These two protein chains interact to form a complex.

Contacts between the two chains:
Residue C27 in chain A interacts with residue P20 in chain B (closest heavy-atom distance 4.0 Å).
Residue R41 in chain A contacts residue S35 in chain B (closest heavy-atom distance 3.1 Å).
Residue R41 in chain A is in contact with residue V36 in chain B (closest heavy-atom distance 3.6 Å).
Residue I40 in chain A is in contact with residue V36 in chain B (closest heavy-atom distance 4.0 Å).
Residue G26 in chain A contacts residue I25 in chain B (closest heavy-atom distance 3.6 Å).
Residue Q36 in chain A interacts with residue Y32 in chain B (closest heavy-atom distance 4.0 Å).
Residue G26 in chain A contacts residue C19 in chain B (closest heavy-atom distance 4.0 Å).
Residue I44 in chain A interacts with residue D39 in chain B (closest heavy-atom distance 4.0 Å).
Residue E37 in chain A contacts residue F28 in chain B (closest heavy-atom distance 3.7 Å).
Residue R41 in chain A contacts residue Y32 in chain B (closest heavy-atom distance 3.9 Å).
Residue L29 in chain A is in contact with residue I25 in chain B (closest heavy-atom distance 3.7 Å).
Residue C27 in chain A is in contact with residue C19 in chain B (closest heavy-atom distance 2.0 Å).
Residue L33 in chain A interacts with residue Y32 in chain B (closest heavy-atom distance 4.6 Å).
Residue Q30 in chain A contacts residue I25 in chain B (closest heavy-atom distance 3.6 Å).
Residue V51 in chain A interacts with residue L43 in chain B (closest heavy-atom distance 3.9 Å).
Residue G26 in chain A contacts residue P20 in chain B (closest heavy-atom distance 3.3 Å).
Residue L33 in chain A contacts residue F28 in chain B (closest heavy-atom distance 3.8 Å).
Residue T25 in chain A is in contact with residue C19 in chain B (closest heavy-atom distance 4.3 Å).
Residue R41 in chain A contacts residue D39 in chain B (closest heavy-atom distance 4.4 Å).
Residue L33 in chain A is in contact with residue I25 in chain B (closest heavy-atom distance 3.8 Å).
Residue I44 in chain A is in contact with residue L40 in chain B (closest heavy-atom distance 4.1 Å).
Residue E37 in chain A contacts residue Y32 in chain B (closest heavy-atom distance 3.6 Å).
Residue V51 in chain A contacts residue L47 in chain B (closest heavy-atom distance 3.5 Å).
Residue Q30 in chain A interacts with residue P20 in chain B (closest heavy-atom distance 3.4 Å).
Residue I44 in chain A interacts with residue L43 in chain B (closest heavy-atom distance 4.3 Å).
Residue L47 in chain A interacts with residue L43 in chain B (closest heavy-atom distance 3.9 Å).
Residue I40 in chain A is in contact with residue Y32 in chain B (closest heavy-atom distance 3.5 Å).
Residue V51 in chain A is in contact with residue I46 in chain B (closest heavy-atom distance 3.8 Å).
Residue L33 in chain A is in contact with residue L29 in chain B (closest heavy-atom distance 4.1 Å).
Residue L29 in chain A is in contact with residue T22 in chain B (closest heavy-atom distance 3.9 Å).
Residue R48 in chain A is in contact with residue L43 in chain B (closest heavy-atom distance 4.0 Å).
Residue I44 in chain A is in contact with residue V36 in chain B (closest heavy-atom distance 3.4 Å).
Residue C27 in chain A contacts residue Y18 in chain B (closest heavy-atom distance 3.6 Å).

Sequence of chain B:
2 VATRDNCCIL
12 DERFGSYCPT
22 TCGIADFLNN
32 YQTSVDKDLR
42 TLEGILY

Sequence of chain A:
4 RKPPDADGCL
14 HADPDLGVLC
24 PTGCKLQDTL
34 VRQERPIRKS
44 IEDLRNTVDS